Sequence of chain B:
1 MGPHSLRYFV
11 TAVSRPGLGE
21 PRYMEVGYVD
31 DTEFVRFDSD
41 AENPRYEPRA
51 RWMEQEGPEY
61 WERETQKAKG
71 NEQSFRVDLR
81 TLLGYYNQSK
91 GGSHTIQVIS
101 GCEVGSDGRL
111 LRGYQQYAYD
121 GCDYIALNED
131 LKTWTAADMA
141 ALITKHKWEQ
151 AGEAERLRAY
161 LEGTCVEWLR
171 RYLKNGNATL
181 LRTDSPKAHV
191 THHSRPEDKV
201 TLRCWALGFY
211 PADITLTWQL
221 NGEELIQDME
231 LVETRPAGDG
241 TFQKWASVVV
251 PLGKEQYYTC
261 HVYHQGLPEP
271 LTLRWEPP

This data describes a binding interaction between two proteins.

Sequence of chain A:
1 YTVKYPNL

Interface contacts:
Residue D78 in chain B contacts residue L8 in chain A (closest heavy-atom distance 2.9 Å).
Residue W168 in chain B contacts residue Y1 in chain A (closest heavy-atom distance 3.4 Å).
Residue Y160 in chain B contacts residue V3 in chain A (closest heavy-atom distance 3.8 Å).
Residue S74 in chain B interacts with residue Y5 in chain A (closest heavy-atom distance 3.8 Å).
Residue N71 in chain B interacts with residue V3 in chain A (closest heavy-atom distance 2.9 Å).
Residue R63 in chain B is in contact with residue Y1 in chain A (closest heavy-atom distance 3.8 Å).
Residue W148 in chain B contacts residue N7 in chain A (closest heavy-atom distance 2.7 Å).
Residue S100 in chain B interacts with residue V3 in chain A (closest heavy-atom distance 4.5 Å).
Residue K67 in chain B interacts with residue Y1 in chain A (closest heavy-atom distance 3.2 Å).
Residue R156 in chain B contacts residue K4 in chain A (closest heavy-atom distance 3.2 Å).
Residue K67 in chain B contacts residue T2 in chain A (closest heavy-atom distance 2.6 Å).
Residue E153 in chain B contacts residue P6 in chain A (closest heavy-atom distance 3.9 Å).
Residue V10 in chain B contacts residue Y5 in chain A (closest heavy-atom distance 3.5 Å).
Residue V77 in chain B is in contact with residue N7 in chain A (closest heavy-atom distance 4.3 Å).
Residue W148 in chain B interacts with residue P6 in chain A (closest heavy-atom distance 3.5 Å).
Residue Y124 in chain B is in contact with residue L8 in chain A (closest heavy-atom distance 4.0 Å).
Residue D78 in chain B is in contact with residue N7 in chain A (closest heavy-atom distance 3.2 Å).
Residue Y117 in chain B is in contact with residue P6 in chain A (closest heavy-atom distance 3.9 Å).
Residue Y85 in chain B interacts with residue L8 in chain A (closest heavy-atom distance 2.8 Å).
Residue Y60 in chain B is in contact with residue Y1 in chain A (closest heavy-atom distance 4.3 Å).
Residue R156 in chain B interacts with residue V3 in chain A (closest heavy-atom distance 4.4 Å).
Residue Y46 in chain B is in contact with residue T2 in chain A (closest heavy-atom distance 3.7 Å).
Residue Y8 in chain B interacts with residue T2 in chain A (closest heavy-atom distance 3.7 Å).
Residue T144 in chain B is in contact with residue L8 in chain A (closest heavy-atom distance 2.6 Å).
Residue T81 in chain B is in contact with residue L8 in chain A (closest heavy-atom distance 3.5 Å).
Residue Y117 in chain B is in contact with residue L8 in chain A (closest heavy-atom distance 4.0 Å).
Residue E64 in chain B is in contact with residue T2 in chain A (closest heavy-atom distance 2.9 Å).
Residue K147 in chain B contacts residue L8 in chain A (closest heavy-atom distance 2.9 Å).
Residue I96 in chain B is in contact with residue L8 in chain A (closest heavy-atom distance 4.0 Å).
Residue F75 in chain B is in contact with residue Y5 in chain A (closest heavy-atom distance 3.7 Å).
Residue L82 in chain B interacts with residue L8 in chain A (closest heavy-atom distance 3.7 Å).
Residue R156 in chain B is in contact with residue P6 in chain A (closest heavy-atom distance 3.4 Å).
Residue D78 in chain B interacts with residue P6 in chain A (closest heavy-atom distance 3.8 Å).
Residue V98 in chain B interacts with residue Y5 in chain A (closest heavy-atom distance 3.8 Å).
Residue N71 in chain B interacts with residue Y5 in chain A (closest heavy-atom distance 3.0 Å).
Residue Q115 in chain B is in contact with residue V3 in chain A (closest heavy-atom distance 4.3 Å).
Residue Y160 in chain B contacts residue Y1 in chain A (closest heavy-atom distance 2.5 Å).
Residue K67 in chain B is in contact with residue V3 in chain A (closest heavy-atom distance 4.7 Å).
Residue S100 in chain B interacts with residue Y5 in chain A (closest heavy-atom distance 3.9 Å).
Residue N71 in chain B interacts with residue K4 in chain A (closest heavy-atom distance 3.3 Å).
Residue L6 in chain B interacts with residue Y1 in chain A (closest heavy-atom distance 4.0 Å).
Residue Y117 in chain B interacts with residue Y5 in chain A (closest heavy-atom distance 3.5 Å).
Residue K147 in chain B contacts residue N7 in chain A (closest heavy-atom distance 4.2 Å).
Residue S74 in chain B contacts residue N7 in chain A (closest heavy-atom distance 3.0 Å).
Residue Y172 in chain B is in contact with residue Y1 in chain A (closest heavy-atom distance 3.2 Å).
Residue E25 in chain B contacts residue T2 in chain A (closest heavy-atom distance 3.8 Å).
Residue R156 in chain B interacts with residue Y5 in chain A (closest heavy-atom distance 4.7 Å).
Residue E25 in chain B contacts residue Y5 in chain A (closest heavy-atom distance 4.5 Å).
Residue L157 in chain B is in contact with residue V3 in chain A (closest heavy-atom distance 4.2 Å).
Residue T144 in chain B is in contact with residue N7 in chain A (closest heavy-atom distance 4.7 Å).
Residue E64 in chain B contacts residue Y1 in chain A (closest heavy-atom distance 2.9 Å).
Residue Y23 in chain B contacts residue Y5 in chain A (closest heavy-atom distance 4.4 Å).
Residue N71 in chain B interacts with residue T2 in chain A (closest heavy-atom distance 4.5 Å).
Residue Q115 in chain B interacts with residue Y5 in chain A (closest heavy-atom distance 3.7 Å).
Residue T164 in chain B interacts with residue Y1 in chain A (closest heavy-atom distance 4.1 Å).
Residue Y8 in chain B is in contact with residue Y5 in chain A (closest heavy-atom distance 4.1 Å).
Residue Y160 in chain B is in contact with residue T2 in chain A (closest heavy-atom distance 4.0 Å).
Residue K67 in chain B contacts residue K4 in chain A (closest heavy-atom distance 4.5 Å).
Residue Y8 in chain B interacts with residue Y1 in chain A (closest heavy-atom distance 3.2 Å).
Residue W148 in chain B contacts residue L8 in chain A (closest heavy-atom distance 3.2 Å).